Residue-level contacts at the interface:
Residue H163 in protein 2 interacts with residue F17 in protein 1 (closest heavy-atom distance 3.8 Å).
Residue C159 in protein 2 interacts with residue F17 in protein 1 (closest heavy-atom distance 3.7 Å).
Residue I89 in protein 2 interacts with residue F19 in protein 1 (closest heavy-atom distance 3.8 Å).
Residue F17 in protein 2 is in contact with residue H163 in protein 1 (closest heavy-atom distance 4.0 Å).
Residue M211 in protein 2 contacts residue S184 in protein 1 (closest heavy-atom distance 3.3 Å).
Residue S184 in protein 2 is in contact with residue M211 in protein 1 (closest heavy-atom distance 3.3 Å).
Residue K160 in protein 2 contacts residue K160 in protein 1 (closest heavy-atom distance 3.1 Å).
Residue P18 in protein 2 interacts with residue C159 in protein 1 (closest heavy-atom distance 3.9 Å).
Residue F17 in protein 2 contacts residue C159 in protein 1 (closest heavy-atom distance 3.8 Å).
Residue K38 in protein 2 contacts residue D180 in protein 1 (closest heavy-atom distance 2.5 Å).
Residue F182 in protein 2 interacts with residue L210 in protein 1 (closest heavy-atom distance 3.4 Å).
Residue Y21 in protein 2 contacts residue I176 in protein 1 (closest heavy-atom distance 3.2 Å).
Residue S34 in protein 2 interacts with residue F182 in protein 1 (closest heavy-atom distance 3.9 Å).
Residue E29 in protein 2 interacts with residue L174 in protein 1 (closest heavy-atom distance 3.7 Å).
Residue F17 in protein 2 is in contact with residue K160 in protein 1 (closest heavy-atom distance 3.8 Å).
Residue N167 in protein 2 is in contact with residue N167 in protein 1 (closest heavy-atom distance 3.5 Å).
Residue S34 in protein 2 contacts residue G179 in protein 1 (closest heavy-atom distance 4.1 Å).
Residue L31 in protein 2 is in contact with residue I91 in protein 1 (closest heavy-atom distance 4.0 Å).
Residue D173 in protein 2 contacts residue Y164 in protein 1 (closest heavy-atom distance 2.5 Å).
Residue K160 in protein 2 interacts with residue R87 in protein 1 (closest heavy-atom distance 3.8 Å).
Residue S184 in protein 2 is in contact with residue K212 in protein 1 (closest heavy-atom distance 3.5 Å).
Residue N168 in protein 2 interacts with residue N167 in protein 1 (closest heavy-atom distance 3.0 Å).
Residue L31 in protein 2 contacts residue I89 in protein 1 (closest heavy-atom distance 3.7 Å).
Residue D173 in protein 2 is in contact with residue N23 in protein 1 (closest heavy-atom distance 3.4 Å).
Residue V175 in protein 2 interacts with residue E29 in protein 1 (closest heavy-atom distance 3.8 Å).
Residue I176 in protein 2 interacts with residue Y21 in protein 1 (closest heavy-atom distance 3.7 Å).
Residue F19 in protein 2 interacts with residue I89 in protein 1 (closest heavy-atom distance 3.5 Å).
Residue H163 in protein 2 interacts with residue Y164 in protein 1 (closest heavy-atom distance 3.3 Å).
Residue M213 in protein 2 interacts with residue S184 in protein 1 (closest heavy-atom distance 4.0 Å).
Residue D173 in protein 2 is in contact with residue N24 in protein 1 (closest heavy-atom distance 2.8 Å).
Residue N167 in protein 2 is in contact with residue N24 in protein 1 (closest heavy-atom distance 3.6 Å).
Residue L174 in protein 2 interacts with residue Y21 in protein 1 (closest heavy-atom distance 4.2 Å).
Residue N168 in protein 2 contacts residue H163 in protein 1 (closest heavy-atom distance 3.6 Å).
Residue L210 in protein 2 is in contact with residue I89 in protein 1 (closest heavy-atom distance 3.9 Å).
Residue K160 in protein 2 is in contact with residue C159 in protein 1 (closest heavy-atom distance 3.8 Å).
Residue N167 in protein 2 interacts with residue N168 in protein 1 (closest heavy-atom distance 4.1 Å).
Residue R87 in protein 2 contacts residue R87 in protein 1 (closest heavy-atom distance 3.3 Å).
Residue L31 in protein 2 is in contact with residue F182 in protein 1 (closest heavy-atom distance 3.6 Å).
Residue Y164 in protein 2 is in contact with residue H163 in protein 1 (closest heavy-atom distance 3.3 Å).
Residue G30 in protein 2 contacts residue I176 in protein 1 (closest heavy-atom distance 4.0 Å).
Residue I89 in protein 2 is in contact with residue L210 in protein 1 (closest heavy-atom distance 4.0 Å).
Residue M213 in protein 2 interacts with residue I121 in protein 1 (closest heavy-atom distance 3.3 Å).
Residue N167 in protein 2 contacts residue Y164 in protein 1 (closest heavy-atom distance 3.5 Å).
Residue E29 in protein 2 contacts residue V175 in protein 1 (closest heavy-atom distance 3.1 Å).
Residue E29 in protein 2 is in contact with residue I176 in protein 1 (closest heavy-atom distance 2.6 Å).
Residue P18 in protein 2 contacts residue I91 in protein 1 (closest heavy-atom distance 3.7 Å).
Residue M211 in protein 2 is in contact with residue F182 in protein 1 (closest heavy-atom distance 4.2 Å).
Residue H163 in protein 2 interacts with residue K160 in protein 1 (closest heavy-atom distance 3.5 Å).
Residue M211 in protein 2 contacts residue Y183 in protein 1 (closest heavy-atom distance 3.2 Å).
Residue I91 in protein 2 contacts residue P18 in protein 1 (closest heavy-atom distance 4.0 Å).
Residue D180 in protein 2 interacts with residue K38 in protein 1 (closest heavy-atom distance 3.4 Å).
Residue F182 in protein 2 contacts residue M211 in protein 1 (closest heavy-atom distance 4.0 Å).
Residue T178 in protein 2 contacts residue S34 in protein 1 (closest heavy-atom distance 3.3 Å).
Residue S184 in protein 2 contacts residue L210 in protein 1 (closest heavy-atom distance 3.9 Å).
Residue N24 in protein 2 interacts with residue D173 in protein 1 (closest heavy-atom distance 2.7 Å).
Residue I176 in protein 2 is in contact with residue P18 in protein 1 (closest heavy-atom distance 3.8 Å).
Residue Y183 in protein 2 is in contact with residue M211 in protein 1 (closest heavy-atom distance 3.3 Å).
Residue Y164 in protein 2 interacts with residue K160 in protein 1 (closest heavy-atom distance 3.4 Å).
Residue F207 in protein 2 contacts residue S184 in protein 1 (closest heavy-atom distance 3.4 Å).
Residue F182 in protein 2 contacts residue L31 in protein 1 (closest heavy-atom distance 3.7 Å).

Sequence of protein 2:
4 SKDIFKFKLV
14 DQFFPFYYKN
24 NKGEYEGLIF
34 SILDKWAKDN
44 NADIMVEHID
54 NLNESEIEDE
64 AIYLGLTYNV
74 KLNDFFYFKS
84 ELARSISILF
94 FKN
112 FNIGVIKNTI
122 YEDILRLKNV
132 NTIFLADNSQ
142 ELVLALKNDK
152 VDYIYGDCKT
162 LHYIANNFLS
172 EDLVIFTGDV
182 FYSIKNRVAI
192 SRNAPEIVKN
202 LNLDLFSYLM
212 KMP

These two protein chains interact to form a complex.

Sequence of protein 1:
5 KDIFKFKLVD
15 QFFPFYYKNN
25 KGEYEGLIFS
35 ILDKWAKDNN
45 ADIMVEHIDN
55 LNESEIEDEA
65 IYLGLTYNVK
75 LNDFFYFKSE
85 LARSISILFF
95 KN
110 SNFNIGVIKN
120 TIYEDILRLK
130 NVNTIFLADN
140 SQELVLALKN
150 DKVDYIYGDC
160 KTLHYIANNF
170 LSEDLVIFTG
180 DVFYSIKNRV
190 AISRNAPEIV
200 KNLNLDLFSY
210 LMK